These two protein chains interact to form a complex.

Sequence of the second protein:
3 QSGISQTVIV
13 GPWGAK

Residue-level contacts at the interface:
Residue P107 in the first protein contacts residue P14 in the second protein (closest heavy-atom distance 3.7 Å).
Residue N110 in the first protein interacts with residue T9 in the second protein (closest heavy-atom distance 3.1 Å).
Residue I108 in the first protein contacts residue G13 in the second protein (closest heavy-atom distance 4.1 Å).
Residue E109 in the first protein interacts with residue V12 in the second protein (closest heavy-atom distance 4.6 Å).
Residue E109 in the first protein interacts with residue P14 in the second protein (closest heavy-atom distance 4.0 Å).
Residue P107 in the first protein contacts residue I11 in the second protein (closest heavy-atom distance 4.7 Å).
Residue L133 in the first protein contacts residue V10 in the second protein (closest heavy-atom distance 4.0 Å).
Residue K87 in the first protein interacts with residue K18 in the second protein (closest heavy-atom distance 4.4 Å).
Residue G111 in the first protein is in contact with residue V10 in the second protein (closest heavy-atom distance 4.6 Å).
Residue I108 in the first protein is in contact with residue I11 in the second protein (closest heavy-atom distance 3.8 Å).
Residue E109 in the first protein contacts residue G13 in the second protein (closest heavy-atom distance 3.5 Å).
Residue L133 in the first protein contacts residue T9 in the second protein (closest heavy-atom distance 3.9 Å).
Residue S132 in the first protein is in contact with residue V10 in the second protein (closest heavy-atom distance 4.1 Å).
Residue L106 in the first protein interacts with residue W15 in the second protein (closest heavy-atom distance 4.4 Å).
Residue P107 in the first protein interacts with residue W15 in the second protein (closest heavy-atom distance 3.7 Å).
Residue I108 in the first protein is in contact with residue V12 in the second protein (closest heavy-atom distance 4.0 Å).
Residue N105 in the first protein contacts residue W15 in the second protein (closest heavy-atom distance 3.2 Å).
Residue P107 in the first protein contacts residue G13 in the second protein (closest heavy-atom distance 3.1 Å).
Residue L106 in the first protein contacts residue V12 in the second protein (closest heavy-atom distance 4.0 Å).
Residue L131 in the first protein is in contact with residue V10 in the second protein (closest heavy-atom distance 4.1 Å).
Residue N110 in the first protein is in contact with residue Q8 in the second protein (closest heavy-atom distance 4.0 Å).
Residue N110 in the first protein is in contact with residue V10 in the second protein (closest heavy-atom distance 3.2 Å).
Residue L133 in the first protein interacts with residue Q8 in the second protein (closest heavy-atom distance 3.4 Å).
Residue P107 in the first protein interacts with residue V12 in the second protein (closest heavy-atom distance 3.6 Å).
Residue L131 in the first protein interacts with residue V12 in the second protein (closest heavy-atom distance 4.0 Å).
Residue E109 in the first protein interacts with residue I11 in the second protein (closest heavy-atom distance 2.9 Å).
Residue N110 in the first protein is in contact with residue I11 in the second protein (closest heavy-atom distance 2.9 Å).

Sequence of the first protein:
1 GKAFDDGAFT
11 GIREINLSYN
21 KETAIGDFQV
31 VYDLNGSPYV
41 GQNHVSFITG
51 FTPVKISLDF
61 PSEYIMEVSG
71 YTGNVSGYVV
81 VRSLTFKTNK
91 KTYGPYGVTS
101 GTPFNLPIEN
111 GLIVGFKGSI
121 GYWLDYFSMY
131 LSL